The following describes two proteins that form a bound complex.

Sequence of chain B:
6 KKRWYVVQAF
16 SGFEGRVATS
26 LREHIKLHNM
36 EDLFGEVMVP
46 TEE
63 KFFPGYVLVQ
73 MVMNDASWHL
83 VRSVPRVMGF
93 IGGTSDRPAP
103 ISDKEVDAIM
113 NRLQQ

Interface contacts:
Residue N294 in chain A contacts residue Y68 in chain B (closest heavy-atom distance 3.5 Å).
Residue I290 in chain A interacts with residue I93 in chain B (closest heavy-atom distance 2.9 Å).
Residue A286 in chain A contacts residue E107 in chain B (closest heavy-atom distance 4.9 Å).
Residue I290 in chain A is in contact with residue P102 in chain B (closest heavy-atom distance 4.1 Å).
Residue P288 in chain A contacts residue I103 in chain B (closest heavy-atom distance 4.3 Å).
Residue I290 in chain A is in contact with residue G94 in chain B (closest heavy-atom distance 2.8 Å).
Residue I290 in chain A is in contact with residue A101 in chain B (closest heavy-atom distance 3.6 Å).
Residue P288 in chain A interacts with residue E107 in chain B (closest heavy-atom distance 2.7 Å).
Residue I290 in chain A is in contact with residue I103 in chain B (closest heavy-atom distance 4.9 Å).
Residue A287 in chain A interacts with residue E107 in chain B (closest heavy-atom distance 4.4 Å).
Residue L285 in chain A contacts residue R114 in chain B (closest heavy-atom distance 4.9 Å).
Residue I291 in chain A contacts residue V11 in chain B (closest heavy-atom distance 4.8 Å).
Residue I290 in chain A contacts residue G95 in chain B (closest heavy-atom distance 4.0 Å).
Residue I291 in chain A contacts residue I93 in chain B (closest heavy-atom distance 4.8 Å).
Residue E295 in chain A is in contact with residue Y68 in chain B (closest heavy-atom distance 3.3 Å).
Residue N294 in chain A interacts with residue I93 in chain B (closest heavy-atom distance 4.0 Å).

Sequence of chain A:
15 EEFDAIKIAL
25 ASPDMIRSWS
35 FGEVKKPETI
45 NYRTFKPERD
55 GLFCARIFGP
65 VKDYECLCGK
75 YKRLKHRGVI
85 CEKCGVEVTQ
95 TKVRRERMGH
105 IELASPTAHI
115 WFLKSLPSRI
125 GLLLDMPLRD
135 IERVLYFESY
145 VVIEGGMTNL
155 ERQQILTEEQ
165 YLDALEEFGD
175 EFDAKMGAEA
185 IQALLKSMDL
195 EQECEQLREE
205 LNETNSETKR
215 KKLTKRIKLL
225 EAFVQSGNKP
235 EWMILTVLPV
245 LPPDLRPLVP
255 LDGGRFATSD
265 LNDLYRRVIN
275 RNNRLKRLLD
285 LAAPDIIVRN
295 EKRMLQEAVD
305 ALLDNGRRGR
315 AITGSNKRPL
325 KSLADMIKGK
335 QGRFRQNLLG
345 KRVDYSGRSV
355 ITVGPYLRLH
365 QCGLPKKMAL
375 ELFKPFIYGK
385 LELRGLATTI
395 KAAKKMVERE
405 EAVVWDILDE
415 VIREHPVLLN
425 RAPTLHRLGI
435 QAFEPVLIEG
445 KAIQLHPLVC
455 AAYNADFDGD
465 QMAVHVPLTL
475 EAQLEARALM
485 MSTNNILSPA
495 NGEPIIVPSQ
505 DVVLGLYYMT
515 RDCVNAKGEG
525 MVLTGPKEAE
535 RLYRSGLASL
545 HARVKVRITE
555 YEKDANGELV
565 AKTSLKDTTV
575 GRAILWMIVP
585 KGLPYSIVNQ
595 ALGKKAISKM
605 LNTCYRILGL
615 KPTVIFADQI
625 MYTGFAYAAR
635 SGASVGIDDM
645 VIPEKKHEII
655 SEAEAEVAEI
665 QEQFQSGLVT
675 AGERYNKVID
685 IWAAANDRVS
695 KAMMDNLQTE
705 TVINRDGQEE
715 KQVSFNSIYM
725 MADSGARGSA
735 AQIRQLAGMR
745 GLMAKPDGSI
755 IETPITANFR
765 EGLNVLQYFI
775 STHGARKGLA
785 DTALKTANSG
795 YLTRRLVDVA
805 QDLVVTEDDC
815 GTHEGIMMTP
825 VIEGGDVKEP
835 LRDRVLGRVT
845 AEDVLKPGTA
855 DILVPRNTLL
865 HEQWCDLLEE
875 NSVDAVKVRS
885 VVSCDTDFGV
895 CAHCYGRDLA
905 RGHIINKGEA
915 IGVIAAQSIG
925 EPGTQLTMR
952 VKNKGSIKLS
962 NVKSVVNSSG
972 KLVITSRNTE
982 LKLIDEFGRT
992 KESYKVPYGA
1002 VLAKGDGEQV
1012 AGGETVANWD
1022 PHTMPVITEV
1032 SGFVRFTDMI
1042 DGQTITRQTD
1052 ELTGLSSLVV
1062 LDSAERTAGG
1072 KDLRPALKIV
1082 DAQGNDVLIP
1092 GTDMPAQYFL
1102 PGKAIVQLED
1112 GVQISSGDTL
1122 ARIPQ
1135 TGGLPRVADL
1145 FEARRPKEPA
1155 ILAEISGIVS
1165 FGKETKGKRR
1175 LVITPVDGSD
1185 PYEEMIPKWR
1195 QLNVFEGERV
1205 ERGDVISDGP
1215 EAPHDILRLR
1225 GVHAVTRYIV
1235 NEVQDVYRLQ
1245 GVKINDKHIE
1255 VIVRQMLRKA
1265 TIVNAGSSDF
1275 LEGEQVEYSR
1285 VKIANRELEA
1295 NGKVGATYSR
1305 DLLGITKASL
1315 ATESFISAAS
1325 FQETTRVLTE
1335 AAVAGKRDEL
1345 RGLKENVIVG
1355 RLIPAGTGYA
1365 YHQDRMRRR